Residue-level contacts at the interface:
Residue L53 in chain B is in contact with residue Q10 in chain A (closest heavy-atom distance 3.8 Å).
Residue C56 in chain B contacts residue W3 in chain A (closest heavy-atom distance 3.7 Å).
Residue E79 in chain B is in contact with residue R12 in chain A (closest heavy-atom distance 3.1 Å).
Residue V75 in chain B contacts residue I7 in chain A (closest heavy-atom distance 3.8 Å).
Residue K78 in chain B contacts residue A9 in chain A (closest heavy-atom distance 4.8 Å).
Residue V91 in chain B contacts residue L18 in chain A (closest heavy-atom distance 4.0 Å).
Residue M76 in chain B interacts with residue L11 in chain A (closest heavy-atom distance 4.1 Å).
Residue F96 in chain B is in contact with residue L11 in chain A (closest heavy-atom distance 4.2 Å).
Residue K78 in chain B contacts residue R5 in chain A (closest heavy-atom distance 3.2 Å).
Residue K148 in chain B contacts residue E23 in chain A (closest heavy-atom distance 3.8 Å).
Residue N86 in chain B contacts residue A15 in chain A (closest heavy-atom distance 4.3 Å).
Residue E48 in chain B interacts with residue M14 in chain A (closest heavy-atom distance 3.5 Å).
Residue N86 in chain B interacts with residue N19 in chain A (closest heavy-atom distance 3.3 Å).
Residue V75 in chain B is in contact with residue L11 in chain A (closest heavy-atom distance 3.7 Å).
Residue T92 in chain B is in contact with residue M14 in chain A (closest heavy-atom distance 4.9 Å).
Residue K78 in chain B is in contact with residue G8 in chain A (closest heavy-atom distance 4.4 Å).
Residue K78 in chain B is in contact with residue A4 in chain A (closest heavy-atom distance 5.0 Å).
Residue V41 in chain B contacts residue L18 in chain A (closest heavy-atom distance 4.4 Å).
Residue G88 in chain B is in contact with residue L18 in chain A (closest heavy-atom distance 4.0 Å).
Residue K148 in chain B is in contact with residue R24 in chain A (closest heavy-atom distance 4.9 Å).
Residue K78 in chain B interacts with residue R12 in chain A (closest heavy-atom distance 2.7 Å).
Residue V75 in chain B contacts residue A4 in chain A (closest heavy-atom distance 3.5 Å).
Residue T92 in chain B contacts residue L11 in chain A (closest heavy-atom distance 4.1 Å).
Residue E79 in chain B contacts residue L11 in chain A (closest heavy-atom distance 3.6 Å).
Residue L71 in chain B contacts residue A4 in chain A (closest heavy-atom distance 3.6 Å).
Residue V41 in chain B interacts with residue Y22 in chain A (closest heavy-atom distance 3.8 Å).
Residue E79 in chain B contacts residue A9 in chain A (closest heavy-atom distance 4.9 Å).
Residue N86 in chain B interacts with residue E23 in chain A (closest heavy-atom distance 4.0 Å).
Residue F96 in chain B contacts residue I7 in chain A (closest heavy-atom distance 4.0 Å).
Residue V60 in chain B contacts residue I7 in chain A (closest heavy-atom distance 4.0 Å).
Residue V49 in chain B contacts residue M14 in chain A (closest heavy-atom distance 3.6 Å).
Residue V49 in chain B contacts residue L11 in chain A (closest heavy-atom distance 3.8 Å).
Residue I84 in chain B contacts residue D16 in chain A (closest heavy-atom distance 5.0 Å).
Residue E81 in chain B is in contact with residue R12 in chain A (closest heavy-atom distance 4.4 Å).
Residue R89 in chain B is in contact with residue D16 in chain A (closest heavy-atom distance 2.9 Å).
Residue N59 in chain B interacts with residue W3 in chain A (closest heavy-atom distance 3.2 Å).
Residue L53 in chain B contacts residue L11 in chain A (closest heavy-atom distance 4.8 Å).
Residue V60 in chain B contacts residue W3 in chain A (closest heavy-atom distance 4.5 Å).
Residue V45 in chain B contacts residue L18 in chain A (closest heavy-atom distance 3.5 Å).
Residue F80 in chain B contacts residue R12 in chain A (closest heavy-atom distance 4.6 Å).
Residue V45 in chain B contacts residue M14 in chain A (closest heavy-atom distance 4.7 Å).
Residue E79 in chain B contacts residue A15 in chain A (closest heavy-atom distance 3.8 Å).
Residue V75 in chain B contacts residue G8 in chain A (closest heavy-atom distance 3.5 Å).
Residue C56 in chain B contacts residue E6 in chain A (closest heavy-atom distance 4.6 Å).
Residue F149 in chain B is in contact with residue Y22 in chain A (closest heavy-atom distance 3.5 Å).
Residue K148 in chain B is in contact with residue Y22 in chain A (closest heavy-atom distance 3.0 Å).
Residue C56 in chain B is in contact with residue I7 in chain A (closest heavy-atom distance 3.2 Å).
Residue L53 in chain B is in contact with residue I7 in chain A (closest heavy-atom distance 4.1 Å).
Residue W87 in chain B contacts residue N19 in chain A (closest heavy-atom distance 3.3 Å).
Residue G88 in chain B interacts with residue A15 in chain A (closest heavy-atom distance 3.7 Å).
Residue N52 in chain B interacts with residue M14 in chain A (closest heavy-atom distance 3.4 Å).
Residue R89 in chain B contacts residue R12 in chain A (closest heavy-atom distance 3.4 Å).
Residue R89 in chain B interacts with residue A15 in chain A (closest heavy-atom distance 3.5 Å).
Residue E79 in chain B is in contact with residue G8 in chain A (closest heavy-atom distance 3.5 Å).
Residue N86 in chain B is in contact with residue D16 in chain A (closest heavy-atom distance 3.0 Å).
Residue T92 in chain B is in contact with residue A15 in chain A (closest heavy-atom distance 3.6 Å).
Residue Q74 in chain B contacts residue A4 in chain A (closest heavy-atom distance 3.9 Å).
Residue L57 in chain B is in contact with residue I7 in chain A (closest heavy-atom distance 3.8 Å).
Residue D82 in chain B is in contact with residue R12 in chain A (closest heavy-atom distance 3.5 Å).
Residue G88 in chain B contacts residue N19 in chain A (closest heavy-atom distance 3.1 Å).

This data describes a binding interaction between two proteins.

Sequence of chain B:
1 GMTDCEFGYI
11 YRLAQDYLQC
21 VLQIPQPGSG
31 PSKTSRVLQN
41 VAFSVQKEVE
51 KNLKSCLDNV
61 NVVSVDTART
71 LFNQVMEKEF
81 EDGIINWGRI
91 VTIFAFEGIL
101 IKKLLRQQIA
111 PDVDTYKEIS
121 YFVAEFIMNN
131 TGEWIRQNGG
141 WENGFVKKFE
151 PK

Sequence of chain A:
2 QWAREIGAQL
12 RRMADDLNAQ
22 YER